Contacts between the two chains:
Residue L844 in chain B contacts residue R23 in chain A (closest heavy-atom distance 4.4 Å).
Residue E848 in chain B is in contact with residue R23 in chain A (closest heavy-atom distance 3.3 Å).

Sequence of chain B:
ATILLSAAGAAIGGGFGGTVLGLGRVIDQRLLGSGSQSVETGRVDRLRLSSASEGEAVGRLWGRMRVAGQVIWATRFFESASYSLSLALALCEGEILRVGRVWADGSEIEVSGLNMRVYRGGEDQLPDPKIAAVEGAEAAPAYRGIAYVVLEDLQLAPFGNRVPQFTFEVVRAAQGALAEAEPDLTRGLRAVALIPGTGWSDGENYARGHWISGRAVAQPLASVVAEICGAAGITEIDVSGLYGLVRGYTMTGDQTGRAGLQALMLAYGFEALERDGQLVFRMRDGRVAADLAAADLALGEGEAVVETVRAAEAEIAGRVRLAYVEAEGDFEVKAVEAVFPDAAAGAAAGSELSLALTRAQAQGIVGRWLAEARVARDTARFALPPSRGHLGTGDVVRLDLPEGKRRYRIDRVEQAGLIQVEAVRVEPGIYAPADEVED

These two protein chains interact to form a complex.

Sequence of chain A:
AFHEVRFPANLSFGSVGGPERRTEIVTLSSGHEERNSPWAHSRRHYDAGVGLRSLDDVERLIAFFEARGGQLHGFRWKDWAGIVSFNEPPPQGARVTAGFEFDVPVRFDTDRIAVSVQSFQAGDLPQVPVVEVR